Sequence of the first protein:
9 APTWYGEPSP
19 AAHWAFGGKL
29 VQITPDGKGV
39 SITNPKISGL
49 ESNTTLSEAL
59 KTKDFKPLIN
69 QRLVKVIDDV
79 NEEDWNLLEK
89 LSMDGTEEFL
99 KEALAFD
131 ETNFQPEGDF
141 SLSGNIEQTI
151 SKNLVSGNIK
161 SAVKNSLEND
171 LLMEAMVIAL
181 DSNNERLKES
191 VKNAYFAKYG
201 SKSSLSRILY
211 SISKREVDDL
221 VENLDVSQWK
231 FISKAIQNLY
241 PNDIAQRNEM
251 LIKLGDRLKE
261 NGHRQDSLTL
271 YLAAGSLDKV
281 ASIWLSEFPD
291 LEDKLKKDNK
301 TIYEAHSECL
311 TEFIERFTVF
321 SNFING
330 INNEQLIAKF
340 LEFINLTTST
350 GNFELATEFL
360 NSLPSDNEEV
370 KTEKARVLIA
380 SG

Sequence of the second protein:
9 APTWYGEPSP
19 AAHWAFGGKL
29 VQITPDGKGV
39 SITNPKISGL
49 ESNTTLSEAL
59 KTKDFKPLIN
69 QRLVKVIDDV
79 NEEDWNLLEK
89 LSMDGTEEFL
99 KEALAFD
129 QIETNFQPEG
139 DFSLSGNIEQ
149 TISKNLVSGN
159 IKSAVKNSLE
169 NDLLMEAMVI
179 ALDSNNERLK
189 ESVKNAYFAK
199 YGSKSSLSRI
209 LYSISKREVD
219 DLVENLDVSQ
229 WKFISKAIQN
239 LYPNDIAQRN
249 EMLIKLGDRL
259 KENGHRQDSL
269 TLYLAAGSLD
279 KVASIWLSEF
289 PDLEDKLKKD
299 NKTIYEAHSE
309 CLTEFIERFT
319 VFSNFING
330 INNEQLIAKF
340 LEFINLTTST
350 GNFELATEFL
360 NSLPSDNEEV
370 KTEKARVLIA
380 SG

Interface contacts:
Residue Q228 in the second protein interacts with residue Q148 in the first protein (closest heavy-atom distance 3.0 Å).
Residue K234 in the second protein interacts with residue V155 in the first protein (closest heavy-atom distance 3.4 Å).
Residue N223 in the second protein contacts residue F140 in the first protein (closest heavy-atom distance 3.3 Å).
Residue G138 in the second protein contacts residue R207 in the first protein (closest heavy-atom distance 2.9 Å).
Residue K188 in the second protein contacts residue L180 in the first protein (closest heavy-atom distance 3.3 Å).
Residue L209 in the second protein is in contact with residue I178 in the first protein (closest heavy-atom distance 3.3 Å).
Residue Y195 in the second protein is in contact with residue E174 in the first protein (closest heavy-atom distance 3.2 Å).
Residue R207 in the second protein interacts with residue G138 in the first protein (closest heavy-atom distance 2.8 Å).
Residue F231 in the second protein is in contact with residue S151 in the first protein (closest heavy-atom distance 3.0 Å).
Residue D225 in the second protein contacts residue F140 in the first protein (closest heavy-atom distance 3.0 Å).
Residue L205 in the second protein is in contact with residue E147 in the first protein (closest heavy-atom distance 2.6 Å).
Residue S204 in the second protein interacts with residue E147 in the first protein (closest heavy-atom distance 3.3 Å).
Residue N238 in the second protein is in contact with residue V155 in the first protein (closest heavy-atom distance 2.8 Å).
Residue F140 in the second protein is in contact with residue N223 in the first protein (closest heavy-atom distance 3.2 Å).
Residue S204 in the second protein interacts with residue S141 in the first protein (closest heavy-atom distance 2.8 Å).
Residue L142 in the second protein interacts with residue Q228 in the first protein (closest heavy-atom distance 3.1 Å).
Residue E137 in the second protein is in contact with residue R207 in the first protein (closest heavy-atom distance 2.7 Å).
Residue E147 in the second protein contacts residue S204 in the first protein (closest heavy-atom distance 3.1 Å).
Residue E174 in the second protein contacts residue Y195 in the first protein (closest heavy-atom distance 2.6 Å).
Residue V177 in the second protein contacts residue Y195 in the first protein (closest heavy-atom distance 3.2 Å).
Residue D139 in the second protein contacts residue N223 in the first protein (closest heavy-atom distance 3.3 Å).
Residue K192 in the second protein is in contact with residue D181 in the first protein (closest heavy-atom distance 2.7 Å).
Residue F231 in the second protein is in contact with residue V155 in the first protein (closest heavy-atom distance 3.2 Å).
Residue F140 in the second protein interacts with residue I208 in the first protein (closest heavy-atom distance 3.1 Å).
Residue Q129 in the second protein interacts with residue K164 in the first protein (closest heavy-atom distance 3.1 Å).
Residue L154 in the second protein is in contact with residue L209 in the first protein (closest heavy-atom distance 3.2 Å).
Residue M176 in the second protein contacts residue V177 in the first protein (closest heavy-atom distance 3.2 Å).
Residue N223 in the second protein interacts with residue G138 in the first protein (closest heavy-atom distance 3.0 Å).
Residue D219 in the second protein interacts with residue P136 in the first protein (closest heavy-atom distance 3.2 Å).
Residue L224 in the second protein is in contact with residue F140 in the first protein (closest heavy-atom distance 3.3 Å).
Residue D225 in the second protein is in contact with residue S141 in the first protein (closest heavy-atom distance 3.2 Å).
Residue M173 in the second protein contacts residue L172 in the first protein (closest heavy-atom distance 3.2 Å).
Residue S151 in the second protein is in contact with residue F231 in the first protein (closest heavy-atom distance 3.0 Å).
Residue F231 in the second protein interacts with residue K152 in the first protein (closest heavy-atom distance 3.4 Å).
Residue F134 in the second protein interacts with residue G200 in the first protein (closest heavy-atom distance 3.1 Å).
Residue G138 in the second protein contacts residue N223 in the first protein (closest heavy-atom distance 3.0 Å).
Residue V155 in the second protein contacts residue F231 in the first protein (closest heavy-atom distance 3.2 Å).
Residue F140 in the second protein contacts residue R207 in the first protein (closest heavy-atom distance 3.1 Å).
Residue I212 in the second protein is in contact with residue L154 in the first protein (closest heavy-atom distance 3.0 Å).
Residue E147 in the second protein is in contact with residue L205 in the first protein (closest heavy-atom distance 2.5 Å).
Residue R207 in the second protein contacts residue E137 in the first protein (closest heavy-atom distance 3.3 Å).
Residue E147 in the second protein interacts with residue S203 in the first protein (closest heavy-atom distance 3.1 Å).
Residue M176 in the second protein interacts with residue M176 in the first protein (closest heavy-atom distance 3.2 Å).
Residue V177 in the second protein is in contact with residue M176 in the first protein (closest heavy-atom distance 3.1 Å).
Residue V155 in the second protein interacts with residue N238 in the first protein (closest heavy-atom distance 2.8 Å).
Residue I208 in the second protein is in contact with residue F140 in the first protein (closest heavy-atom distance 3.4 Å).
Residue P136 in the second protein interacts with residue D219 in the first protein (closest heavy-atom distance 3.1 Å).
Residue F134 in the second protein is in contact with residue Y210 in the first protein (closest heavy-atom distance 3.4 Å).
Residue D181 in the second protein is in contact with residue K192 in the first protein (closest heavy-atom distance 2.7 Å).
Residue L209 in the second protein interacts with residue L154 in the first protein (closest heavy-atom distance 3.4 Å).
Residue S141 in the second protein interacts with residue D225 in the first protein (closest heavy-atom distance 3.3 Å).
Residue A235 in the second protein is in contact with residue V155 in the first protein (closest heavy-atom distance 3.2 Å).
Residue R207 in the second protein interacts with residue F140 in the first protein (closest heavy-atom distance 3.0 Å).
Residue M176 in the second protein contacts residue M173 in the first protein (closest heavy-atom distance 3.1 Å).
Residue F140 in the second protein is in contact with residue D225 in the first protein (closest heavy-atom distance 2.9 Å).
Residue N183 in the second protein interacts with residue K188 in the first protein (closest heavy-atom distance 3.1 Å).
Residue N193 in the second protein interacts with residue T132 in the first protein (closest heavy-atom distance 3.2 Å).
Residue S141 in the second protein interacts with residue S204 in the first protein (closest heavy-atom distance 2.7 Å).
Residue T132 in the second protein contacts residue N193 in the first protein (closest heavy-atom distance 3.2 Å).
Residue L172 in the second protein is in contact with residue M173 in the first protein (closest heavy-atom distance 3.2 Å).

The following describes two proteins that form a bound complex.